Sequence of the second protein:
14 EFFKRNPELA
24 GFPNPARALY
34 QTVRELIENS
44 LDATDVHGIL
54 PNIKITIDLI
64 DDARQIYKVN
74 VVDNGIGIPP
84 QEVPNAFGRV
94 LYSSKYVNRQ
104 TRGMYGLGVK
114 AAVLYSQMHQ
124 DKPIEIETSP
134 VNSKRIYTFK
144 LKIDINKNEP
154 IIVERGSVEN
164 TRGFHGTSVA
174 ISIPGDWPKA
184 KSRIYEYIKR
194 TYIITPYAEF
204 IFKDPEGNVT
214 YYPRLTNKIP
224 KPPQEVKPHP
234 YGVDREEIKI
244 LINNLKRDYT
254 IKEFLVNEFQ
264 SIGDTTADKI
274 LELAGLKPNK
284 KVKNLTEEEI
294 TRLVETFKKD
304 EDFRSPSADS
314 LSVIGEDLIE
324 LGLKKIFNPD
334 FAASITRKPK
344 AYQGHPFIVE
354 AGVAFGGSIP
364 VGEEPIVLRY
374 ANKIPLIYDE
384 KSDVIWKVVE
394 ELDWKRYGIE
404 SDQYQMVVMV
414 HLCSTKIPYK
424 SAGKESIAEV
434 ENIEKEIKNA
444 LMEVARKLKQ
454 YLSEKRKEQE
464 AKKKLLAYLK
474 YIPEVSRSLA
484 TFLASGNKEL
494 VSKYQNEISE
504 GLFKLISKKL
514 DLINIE

The following describes two proteins that form a bound complex.

Sequence of the first protein:
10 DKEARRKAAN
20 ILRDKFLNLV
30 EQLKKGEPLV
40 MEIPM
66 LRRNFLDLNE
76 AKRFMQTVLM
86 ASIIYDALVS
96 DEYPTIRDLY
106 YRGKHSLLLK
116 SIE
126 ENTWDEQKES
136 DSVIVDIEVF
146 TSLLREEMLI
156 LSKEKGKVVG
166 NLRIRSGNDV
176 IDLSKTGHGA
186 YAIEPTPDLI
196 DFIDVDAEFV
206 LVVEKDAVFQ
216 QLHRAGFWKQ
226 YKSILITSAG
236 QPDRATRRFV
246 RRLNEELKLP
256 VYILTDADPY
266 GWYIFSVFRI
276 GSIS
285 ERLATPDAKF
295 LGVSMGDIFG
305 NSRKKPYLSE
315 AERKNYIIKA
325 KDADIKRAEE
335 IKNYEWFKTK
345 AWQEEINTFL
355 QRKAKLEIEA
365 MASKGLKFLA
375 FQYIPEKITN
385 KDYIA

Interface contacts:
Residue Y474 in the second protein contacts residue M80 in the first protein (closest heavy-atom distance 4.5 Å).
Residue K507 in the second protein is in contact with residue P37 in the first protein (closest heavy-atom distance 3.0 Å).
Residue I518 in the second protein contacts residue K115 in the first protein (closest heavy-atom distance 4.6 Å).
Residue K511 in the second protein contacts residue L71 in the first protein (closest heavy-atom distance 4.4 Å).
Residue R480 in the second protein contacts residue S111 in the first protein (closest heavy-atom distance 2.9 Å).
Residue E477 in the second protein interacts with residue H110 in the first protein (closest heavy-atom distance 4.0 Å).
Residue E519 in the second protein is in contact with residue S116 in the first protein (closest heavy-atom distance 4.1 Å).
Residue V478 in the second protein is in contact with residue F70 in the first protein (closest heavy-atom distance 4.3 Å).
Residue L486 in the second protein interacts with residue L26 in the first protein (closest heavy-atom distance 4.3 Å).
Residue F485 in the second protein is in contact with residue S87 in the first protein (closest heavy-atom distance 3.3 Å).
Residue F485 in the second protein interacts with residue Y90 in the first protein (closest heavy-atom distance 3.8 Å).
Residue S481 in the second protein interacts with residue S87 in the first protein (closest heavy-atom distance 3.7 Å).
Residue K473 in the second protein interacts with residue I117 in the first protein (closest heavy-atom distance 4.1 Å).
Residue F485 in the second protein interacts with residue V29 in the first protein (closest heavy-atom distance 3.5 Å).
Residue L486 in the second protein is in contact with residue E30 in the first protein (closest heavy-atom distance 3.6 Å).
Residue T484 in the second protein is in contact with residue S87 in the first protein (closest heavy-atom distance 4.6 Å).
Residue S488 in the second protein interacts with residue Y90 in the first protein (closest heavy-atom distance 3.5 Å).
Residue Y474 in the second protein interacts with residue A76 in the first protein (closest heavy-atom distance 4.2 Å).
Residue K473 in the second protein is in contact with residue E126 in the first protein (closest heavy-atom distance 3.3 Å).
Residue G504 in the second protein interacts with residue K34 in the first protein (closest heavy-atom distance 4.7 Å).
Residue L482 in the second protein interacts with residue Q31 in the first protein (closest heavy-atom distance 3.4 Å).
Residue T484 in the second protein interacts with residue Y90 in the first protein (closest heavy-atom distance 4.2 Å).
Residue K473 in the second protein interacts with residue K115 in the first protein (closest heavy-atom distance 3.8 Å).
Residue L486 in the second protein is in contact with residue L32 in the first protein (closest heavy-atom distance 3.3 Å).
Residue E500 in the second protein is in contact with residue K34 in the first protein (closest heavy-atom distance 4.2 Å).
Residue L482 in the second protein contacts residue L32 in the first protein (closest heavy-atom distance 3.7 Å).
Residue E463 in the second protein contacts residue L73 in the first protein (closest heavy-atom distance 4.5 Å).
Residue Y471 in the second protein contacts residue F70 in the first protein (closest heavy-atom distance 3.4 Å).
Residue Y471 in the second protein contacts residue L71 in the first protein (closest heavy-atom distance 3.5 Å).
Residue K467 in the second protein contacts residue L73 in the first protein (closest heavy-atom distance 3.6 Å).
Residue Y474 in the second protein contacts residue F70 in the first protein (closest heavy-atom distance 4.4 Å).
Residue S481 in the second protein contacts residue V83 in the first protein (closest heavy-atom distance 2.9 Å).
Residue K507 in the second protein interacts with residue G35 in the first protein (closest heavy-atom distance 4.2 Å).
Residue F485 in the second protein contacts residue E30 in the first protein (closest heavy-atom distance 3.0 Å).
Residue P476 in the second protein contacts residue L114 in the first protein (closest heavy-atom distance 4.1 Å).
Residue V478 in the second protein contacts residue M80 in the first protein (closest heavy-atom distance 3.6 Å).
Residue E477 in the second protein is in contact with residue S111 in the first protein (closest heavy-atom distance 3.5 Å).
Residue I475 in the second protein interacts with residue F70 in the first protein (closest heavy-atom distance 4.4 Å).
Residue L469 in the second protein contacts residue K115 in the first protein (closest heavy-atom distance 3.8 Å).
Residue L482 in the second protein interacts with residue V29 in the first protein (closest heavy-atom distance 4.6 Å).
Residue K507 in the second protein contacts residue E36 in the first protein (closest heavy-atom distance 3.7 Å).
Residue I518 in the second protein is in contact with residue S116 in the first protein (closest heavy-atom distance 4.4 Å).
Residue T484 in the second protein interacts with residue D91 in the first protein (closest heavy-atom distance 4.2 Å).
Residue R480 in the second protein interacts with residue H110 in the first protein (closest heavy-atom distance 3.0 Å).
Residue L508 in the second protein contacts residue L71 in the first protein (closest heavy-atom distance 3.8 Å).
Residue S481 in the second protein contacts residue L84 in the first protein (closest heavy-atom distance 2.9 Å).
Residue E477 in the second protein is in contact with residue M80 in the first protein (closest heavy-atom distance 3.0 Å).
Residue F485 in the second protein is in contact with residue A86 in the first protein (closest heavy-atom distance 4.0 Å).
Residue Y474 in the second protein contacts residue E126 in the first protein (closest heavy-atom distance 3.0 Å).
Residue V478 in the second protein is in contact with residue V83 in the first protein (closest heavy-atom distance 4.0 Å).
Residue Y474 in the second protein is in contact with residue K77 in the first protein (closest heavy-atom distance 3.5 Å).
Residue L472 in the second protein contacts residue L114 in the first protein (closest heavy-atom distance 3.7 Å).
Residue L472 in the second protein contacts residue K115 in the first protein (closest heavy-atom distance 4.0 Å).
Residue F485 in the second protein contacts residue F25 in the first protein (closest heavy-atom distance 3.4 Å).
Residue V478 in the second protein contacts residue F79 in the first protein (closest heavy-atom distance 4.5 Å).
Residue E477 in the second protein interacts with residue L84 in the first protein (closest heavy-atom distance 4.7 Å).
Residue Y471 in the second protein interacts with residue A76 in the first protein (closest heavy-atom distance 4.2 Å).
Residue Y471 in the second protein is in contact with residue D72 in the first protein (closest heavy-atom distance 3.1 Å).
Residue E503 in the second protein is in contact with residue K34 in the first protein (closest heavy-atom distance 3.2 Å).
Residue F485 in the second protein is in contact with residue L26 in the first protein (closest heavy-atom distance 3.5 Å).